Contacts between the two chains:
Residue I32 in the second protein interacts with residue A8 in the first protein (closest heavy-atom distance 3.5 Å).
Residue S24 in the second protein interacts with residue A15 in the first protein (closest heavy-atom distance 4.1 Å).
Residue I32 in the second protein interacts with residue A12 in the first protein (closest heavy-atom distance 4.7 Å).
Residue L36 in the second protein interacts with residue G1 in the first protein (closest heavy-atom distance 4.4 Å).
Residue S39 in the second protein contacts residue G1 in the first protein (closest heavy-atom distance 4.2 Å).
Residue I25 in the second protein interacts with residue A15 in the first protein (closest heavy-atom distance 4.8 Å).
Residue L36 in the second protein contacts residue A5 in the first protein (closest heavy-atom distance 4.2 Å).
Residue I32 in the second protein contacts residue A9 in the first protein (closest heavy-atom distance 5.0 Å).
Residue W35 in the second protein is in contact with residue G4 in the first protein (closest heavy-atom distance 3.8 Å).
Residue I25 in the second protein contacts residue A16 in the first protein (closest heavy-atom distance 5.0 Å).
Residue V21 in the second protein is in contact with residue G19 in the first protein (closest heavy-atom distance 4.8 Å).
Residue L36 in the second protein contacts residue G4 in the first protein (closest heavy-atom distance 4.5 Å).

Sequence of the second protein:
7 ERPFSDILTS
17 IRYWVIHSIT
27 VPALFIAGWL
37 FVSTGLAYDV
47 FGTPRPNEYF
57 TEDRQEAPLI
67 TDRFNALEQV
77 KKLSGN

The following describes two proteins that form a bound complex.

Sequence of the first protein:
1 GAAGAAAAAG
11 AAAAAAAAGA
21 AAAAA